The following describes two proteins that form a bound complex.

Residue-level contacts at the interface:
Residue E21 in chain A interacts with residue R26 in chain B (closest heavy-atom distance 2.4 Å).
Residue S120 in chain A contacts residue N114 in chain B (closest heavy-atom distance 3.4 Å).
Residue Y37 in chain A is in contact with residue L59 in chain B (closest heavy-atom distance 3.5 Å).
Residue V84 in chain A contacts residue L11 in chain B (closest heavy-atom distance 3.7 Å).
Residue R121 in chain A is in contact with residue Q110 in chain B (closest heavy-atom distance 2.3 Å).
Residue I47 in chain A interacts with residue G48 in chain B (closest heavy-atom distance 3.3 Å).
Residue K68 in chain A contacts residue T78 in chain B (closest heavy-atom distance 2.4 Å).
Residue A45 in chain A interacts with residue G48 in chain B (closest heavy-atom distance 3.5 Å).
Residue L103 in chain A is in contact with residue W92 in chain B (closest heavy-atom distance 3.6 Å).
Residue L55 in chain A is in contact with residue L60 in chain B (closest heavy-atom distance 3.3 Å).
Residue I64 in chain A is in contact with residue L77 in chain B (closest heavy-atom distance 3.6 Å).
Residue H44 in chain A interacts with residue G48 in chain B (closest heavy-atom distance 3.6 Å).
Residue L127 in chain A is in contact with residue L117 in chain B (closest heavy-atom distance 3.6 Å).
Residue E67 in chain A contacts residue G74 in chain B (closest heavy-atom distance 3.4 Å).
Residue L71 in chain A contacts residue G74 in chain B (closest heavy-atom distance 3.3 Å).
Residue L117 in chain A interacts with residue L107 in chain B (closest heavy-atom distance 3.7 Å).
Residue I47 in chain A contacts residue V51 in chain B (closest heavy-atom distance 3.4 Å).
Residue L131 in chain A is in contact with residue L121 in chain B (closest heavy-atom distance 3.6 Å).
Residue D34 in chain A contacts residue M64 in chain B (closest heavy-atom distance 3.5 Å).
Residue H22 in chain A is in contact with residue K25 in chain B (closest heavy-atom distance 3.5 Å).
Residue S120 in chain A is in contact with residue Q110 in chain B (closest heavy-atom distance 3.3 Å).
Residue D34 in chain A interacts with residue L59 in chain B (closest heavy-atom distance 3.2 Å).
Residue L30 in chain A is in contact with residue M64 in chain B (closest heavy-atom distance 3.6 Å).
Residue L134 in chain A contacts residue Q125 in chain B (closest heavy-atom distance 3.4 Å).
Residue E67 in chain A interacts with residue I73 in chain B (closest heavy-atom distance 3.2 Å).
Residue V23 in chain A contacts residue N80 in chain B (closest heavy-atom distance 3.5 Å).
Residue R124 in chain A interacts with residue Q110 in chain B (closest heavy-atom distance 3.5 Å).
Residue E19 in chain A is in contact with residue S76 in chain B (closest heavy-atom distance 2.8 Å).
Residue H42 in chain A interacts with residue V55 in chain B (closest heavy-atom distance 3.4 Å).
Residue L85 in chain A contacts residue F75 in chain B (closest heavy-atom distance 3.5 Å).
Residue L71 in chain A interacts with residue F75 in chain B (closest heavy-atom distance 3.6 Å).
Residue H22 in chain A is in contact with residue I22 in chain B (closest heavy-atom distance 3.5 Å).
Residue K130 in chain A interacts with residue L121 in chain B (closest heavy-atom distance 3.4 Å).
Residue H44 in chain A contacts residue D45 in chain B (closest heavy-atom distance 3.1 Å).
Residue Q116 in chain A is in contact with residue L107 in chain B (closest heavy-atom distance 3.6 Å).
Residue Q52 in chain A interacts with residue F56 in chain B (closest heavy-atom distance 3.3 Å).
Residue E102 in chain A is in contact with residue L93 in chain B (closest heavy-atom distance 3.2 Å).
Residue L113 in chain A contacts residue Q103 in chain B (closest heavy-atom distance 3.3 Å).
Residue L29 in chain A contacts residue F65 in chain B (closest heavy-atom distance 3.5 Å).
Residue L33 in chain A contacts residue M64 in chain B (closest heavy-atom distance 3.2 Å).
Residue L36 in chain A interacts with residue A32 in chain B (closest heavy-atom distance 3.3 Å).
Residue A45 in chain A contacts residue V51 in chain B (closest heavy-atom distance 3.3 Å).
Residue L92 in chain A is in contact with residue L82 in chain B (closest heavy-atom distance 3.3 Å).
Residue K68 in chain A is in contact with residue L77 in chain B (closest heavy-atom distance 3.1 Å).
Residue I47 in chain A interacts with residue E47 in chain B (closest heavy-atom distance 3.3 Å).
Residue K20 in chain A is in contact with residue N80 in chain B (closest heavy-atom distance 3.3 Å).
Residue R74 in chain A contacts residue D71 in chain B (closest heavy-atom distance 2.3 Å).
Residue R124 in chain A contacts residue N114 in chain B (closest heavy-atom distance 3.5 Å).
Residue Q11 in chain A contacts residue L11 in chain B (closest heavy-atom distance 3.3 Å).
Residue V46 in chain A contacts residue G48 in chain B (closest heavy-atom distance 3.6 Å).
Residue S120 in chain A is in contact with residue N111 in chain B (closest heavy-atom distance 2.5 Å).
Residue Q16 in chain A is in contact with residue S79 in chain B (closest heavy-atom distance 2.4 Å).
Residue S96 in chain A is in contact with residue R85 in chain B (closest heavy-atom distance 3.1 Å).
Residue I39 in chain A interacts with residue I36 in chain B (closest heavy-atom distance 3.4 Å).
Residue N43 in chain A interacts with residue I39 in chain B (closest heavy-atom distance 3.2 Å).
Residue L93 in chain A interacts with residue L82 in chain B (closest heavy-atom distance 3.7 Å).
Residue R59 in chain A interacts with residue L59 in chain B (closest heavy-atom distance 2.4 Å).
Residue R59 in chain A interacts with residue L60 in chain B (closest heavy-atom distance 3.4 Å).
Residue L18 in chain A interacts with residue E19 in chain B (closest heavy-atom distance 3.3 Å).
Residue H22 in chain A contacts residue I73 in chain B (closest heavy-atom distance 3.3 Å).

Sequence of chain A:
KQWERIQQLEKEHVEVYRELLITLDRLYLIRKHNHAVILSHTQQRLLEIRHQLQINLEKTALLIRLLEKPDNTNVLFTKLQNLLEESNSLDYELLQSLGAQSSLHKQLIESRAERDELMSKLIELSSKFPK

Sequence of chain B:
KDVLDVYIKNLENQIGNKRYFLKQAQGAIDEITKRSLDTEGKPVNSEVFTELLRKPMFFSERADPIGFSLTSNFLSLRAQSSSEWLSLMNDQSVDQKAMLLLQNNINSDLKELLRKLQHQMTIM